Sequence of protein 2:
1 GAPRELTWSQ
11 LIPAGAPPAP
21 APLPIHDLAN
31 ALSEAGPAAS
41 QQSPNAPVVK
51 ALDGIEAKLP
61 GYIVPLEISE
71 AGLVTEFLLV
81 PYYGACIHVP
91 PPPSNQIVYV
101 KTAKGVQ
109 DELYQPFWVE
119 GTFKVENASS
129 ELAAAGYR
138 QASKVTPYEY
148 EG

The following describes two proteins that form a bound complex.

Contacts between the two chains:
Residue E110 in protein 2 is in contact with residue Y112 in protein 1 (closest heavy-atom distance 5.0 Å).
Residue Y112 in protein 2 is in contact with residue Y112 in protein 1 (closest heavy-atom distance 3.1 Å).
Residue Y112 in protein 2 is in contact with residue D109 in protein 1 (closest heavy-atom distance 4.3 Å).
Residue D109 in protein 2 is in contact with residue Y112 in protein 1 (closest heavy-atom distance 4.3 Å).
Residue Q107 in protein 2 contacts residue E148 in protein 1 (closest heavy-atom distance 4.8 Å).
Residue E148 in protein 2 is in contact with residue Q107 in protein 1 (closest heavy-atom distance 4.8 Å).
Residue Y112 in protein 2 interacts with residue E110 in protein 1 (closest heavy-atom distance 5.0 Å).

Sequence of protein 1:
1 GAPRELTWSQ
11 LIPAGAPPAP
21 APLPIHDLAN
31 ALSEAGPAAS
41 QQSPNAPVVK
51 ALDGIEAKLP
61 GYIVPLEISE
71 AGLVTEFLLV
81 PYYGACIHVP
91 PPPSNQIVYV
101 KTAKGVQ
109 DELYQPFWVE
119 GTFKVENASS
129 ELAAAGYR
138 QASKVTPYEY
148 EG